This data describes a binding interaction between two proteins.

Interface contacts:
Residue R139 in chain A is in contact with residue E50 in chain B (closest heavy-atom distance 2.6 Å).
Residue R139 in chain A interacts with residue G49 in chain B (closest heavy-atom distance 3.6 Å).
Residue F137 in chain A interacts with residue G48 in chain B (closest heavy-atom distance 3.6 Å).
Residue L136 in chain A interacts with residue N51 in chain B (closest heavy-atom distance 3.9 Å).
Residue F137 in chain A contacts residue G49 in chain B (closest heavy-atom distance 3.4 Å).
Residue F137 in chain A is in contact with residue N51 in chain B (closest heavy-atom distance 3.2 Å).
Residue D138 in chain A contacts residue N51 in chain B (closest heavy-atom distance 4.9 Å).
Residue D138 in chain A contacts residue G49 in chain B (closest heavy-atom distance 3.2 Å).
Residue L144 in chain A contacts residue N51 in chain B (closest heavy-atom distance 4.9 Å).
Residue D138 in chain A is in contact with residue G48 in chain B (closest heavy-atom distance 4.9 Å).
Residue L136 in chain A interacts with residue G48 in chain B (closest heavy-atom distance 4.9 Å).

Sequence of chain B:
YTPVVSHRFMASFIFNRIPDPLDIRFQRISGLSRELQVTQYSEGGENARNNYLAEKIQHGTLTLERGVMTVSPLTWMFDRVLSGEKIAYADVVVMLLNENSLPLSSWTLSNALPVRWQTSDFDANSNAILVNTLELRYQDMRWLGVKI

Sequence of chain A:
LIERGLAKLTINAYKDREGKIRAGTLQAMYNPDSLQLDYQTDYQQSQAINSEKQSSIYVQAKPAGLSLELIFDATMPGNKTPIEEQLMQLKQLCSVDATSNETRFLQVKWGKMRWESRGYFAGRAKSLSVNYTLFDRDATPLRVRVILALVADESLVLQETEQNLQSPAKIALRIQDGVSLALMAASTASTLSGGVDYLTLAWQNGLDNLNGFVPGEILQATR